Sequence of protein 2:
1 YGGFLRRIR

Sequence of protein 1:
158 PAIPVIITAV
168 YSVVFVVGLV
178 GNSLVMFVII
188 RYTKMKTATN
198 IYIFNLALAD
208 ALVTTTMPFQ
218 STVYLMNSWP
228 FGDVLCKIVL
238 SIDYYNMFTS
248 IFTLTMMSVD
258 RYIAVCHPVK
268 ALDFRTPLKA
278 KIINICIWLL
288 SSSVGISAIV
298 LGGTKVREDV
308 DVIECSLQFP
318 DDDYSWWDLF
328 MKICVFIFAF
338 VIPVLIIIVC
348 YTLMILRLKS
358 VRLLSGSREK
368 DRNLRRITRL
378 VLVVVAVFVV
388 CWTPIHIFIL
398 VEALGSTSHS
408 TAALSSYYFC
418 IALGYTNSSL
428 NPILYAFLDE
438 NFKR

Residue-level contacts at the interface:
Residue Y241 in protein 1 is in contact with residue L5 in protein 2 (closest heavy-atom distance 4.3 Å).
Residue F316 in protein 1 contacts residue R6 in protein 2 (closest heavy-atom distance 3.3 Å).
Residue Y414 in protein 1 is in contact with residue R7 in protein 2 (closest heavy-atom distance 3.3 Å).
Residue V220 in protein 1 is in contact with residue F4 in protein 2 (closest heavy-atom distance 4.5 Å).
Residue E399 in protein 1 is in contact with residue R7 in protein 2 (closest heavy-atom distance 4.2 Å).
Residue L411 in protein 1 is in contact with residue R9 in protein 2 (closest heavy-atom distance 4.0 Å).
Residue V309 in protein 1 is in contact with residue R9 in protein 2 (closest heavy-atom distance 3.5 Å).
Residue I396 in protein 1 is in contact with residue G2 in protein 2 (closest heavy-atom distance 4.9 Å).
Residue M244 in protein 1 is in contact with residue Y1 in protein 2 (closest heavy-atom distance 3.4 Å).
Residue Q315 in protein 1 is in contact with residue R6 in protein 2 (closest heavy-atom distance 3.8 Å).
Residue D240 in protein 1 is in contact with residue Y1 in protein 2 (closest heavy-atom distance 3.5 Å).
Residue L314 in protein 1 interacts with residue R6 in protein 2 (closest heavy-atom distance 3.6 Å).
Residue S313 in protein 1 contacts residue R6 in protein 2 (closest heavy-atom distance 3.7 Å).
Residue I396 in protein 1 contacts residue Y1 in protein 2 (closest heavy-atom distance 3.3 Å).
Residue Y422 in protein 1 is in contact with residue G2 in protein 2 (closest heavy-atom distance 4.5 Å).
Residue Q217 in protein 1 interacts with residue G2 in protein 2 (closest heavy-atom distance 4.0 Å).
Residue N224 in protein 1 contacts residue R9 in protein 2 (closest heavy-atom distance 3.3 Å).
Residue T408 in protein 1 interacts with residue R9 in protein 2 (closest heavy-atom distance 4.6 Å).
Residue E311 in protein 1 is in contact with residue R6 in protein 2 (closest heavy-atom distance 4.5 Å).
Residue S322 in protein 1 interacts with residue R6 in protein 2 (closest heavy-atom distance 4.3 Å).
Residue Y414 in protein 1 is in contact with residue G2 in protein 2 (closest heavy-atom distance 3.9 Å).
Residue D325 in protein 1 contacts residue R6 in protein 2 (closest heavy-atom distance 2.8 Å).
Residue D325 in protein 1 is in contact with residue L5 in protein 2 (closest heavy-atom distance 4.4 Å).
Residue L314 in protein 1 interacts with residue L5 in protein 2 (closest heavy-atom distance 4.0 Å).
Residue I418 in protein 1 interacts with residue G2 in protein 2 (closest heavy-atom distance 3.6 Å).
Residue Y414 in protein 1 contacts residue G3 in protein 2 (closest heavy-atom distance 2.8 Å).
Residue V220 in protein 1 contacts residue R9 in protein 2 (closest heavy-atom distance 4.5 Å).
Residue S313 in protein 1 contacts residue F4 in protein 2 (closest heavy-atom distance 3.8 Å).
Residue Y241 in protein 1 contacts residue Y1 in protein 2 (closest heavy-atom distance 3.6 Å).
Residue H406 in protein 1 is in contact with residue R9 in protein 2 (closest heavy-atom distance 3.6 Å).
Residue Y415 in protein 1 interacts with residue R7 in protein 2 (closest heavy-atom distance 4.6 Å).
Residue S313 in protein 1 contacts residue L5 in protein 2 (closest heavy-atom distance 4.3 Å).
Residue L237 in protein 1 interacts with residue F4 in protein 2 (closest heavy-atom distance 3.6 Å).
Residue D308 in protein 1 is in contact with residue R7 in protein 2 (closest heavy-atom distance 4.9 Å).
Residue I396 in protein 1 is in contact with residue G3 in protein 2 (closest heavy-atom distance 4.2 Å).
Residue F216 in protein 1 contacts residue F4 in protein 2 (closest heavy-atom distance 4.5 Å).
Residue K329 in protein 1 contacts residue L5 in protein 2 (closest heavy-atom distance 3.6 Å).
Residue Y414 in protein 1 contacts residue F4 in protein 2 (closest heavy-atom distance 4.6 Å).
Residue I418 in protein 1 interacts with residue G3 in protein 2 (closest heavy-atom distance 4.8 Å).
Residue Y241 in protein 1 interacts with residue F4 in protein 2 (closest heavy-atom distance 3.4 Å).
Residue I392 in protein 1 interacts with residue G2 in protein 2 (closest heavy-atom distance 4.8 Å).
Residue H406 in protein 1 contacts residue I8 in protein 2 (closest heavy-atom distance 3.5 Å).
Residue Y422 in protein 1 contacts residue Y1 in protein 2 (closest heavy-atom distance 3.1 Å).
Residue V332 in protein 1 interacts with residue Y1 in protein 2 (closest heavy-atom distance 3.6 Å).
Residue Y321 in protein 1 contacts residue R6 in protein 2 (closest heavy-atom distance 3.2 Å).
Residue D308 in protein 1 contacts residue R9 in protein 2 (closest heavy-atom distance 3.9 Å).
Residue Q217 in protein 1 interacts with residue F4 in protein 2 (closest heavy-atom distance 3.2 Å).
Residue I418 in protein 1 contacts residue Y1 in protein 2 (closest heavy-atom distance 4.3 Å).
Residue S313 in protein 1 contacts residue R7 in protein 2 (closest heavy-atom distance 4.5 Å).
Residue W389 in protein 1 is in contact with residue Y1 in protein 2 (closest heavy-atom distance 3.2 Å).
Residue C312 in protein 1 interacts with residue F4 in protein 2 (closest heavy-atom distance 3.5 Å).
Residue Q217 in protein 1 interacts with residue Y1 in protein 2 (closest heavy-atom distance 3.1 Å).
Residue Y241 in protein 1 contacts residue G3 in protein 2 (closest heavy-atom distance 4.0 Å).
Residue L314 in protein 1 is in contact with residue F4 in protein 2 (closest heavy-atom distance 4.5 Å).
Residue L411 in protein 1 interacts with residue R7 in protein 2 (closest heavy-atom distance 3.4 Å).
Residue E311 in protein 1 interacts with residue R7 in protein 2 (closest heavy-atom distance 4.3 Å).
Residue Y241 in protein 1 is in contact with residue G2 in protein 2 (closest heavy-atom distance 3.4 Å).
Residue P317 in protein 1 is in contact with residue R6 in protein 2 (closest heavy-atom distance 4.6 Å).
Residue Y221 in protein 1 interacts with residue R9 in protein 2 (closest heavy-atom distance 4.9 Å).
Residue H393 in protein 1 contacts residue Y1 in protein 2 (closest heavy-atom distance 4.3 Å).

The following describes two proteins that form a bound complex.